Sequence of chain A:
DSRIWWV

This data describes a binding interaction between two proteins.

Residue-level contacts at the interface:
Residue I10 in chain B interacts with residue W6 in chain A (closest heavy-atom distance 3.6 Å).
Residue S74 in chain B is in contact with residue V7 in chain A (closest heavy-atom distance 3.8 Å).
Residue M12 in chain B interacts with residue W6 in chain A (closest heavy-atom distance 4.8 Å).
Residue R11 in chain B interacts with residue V7 in chain A (closest heavy-atom distance 4.7 Å).
Residue T16 in chain B contacts residue D1 in chain A (closest heavy-atom distance 3.3 Å).
Residue M13 in chain B contacts residue R3 in chain A (closest heavy-atom distance 3.1 Å).
Residue M13 in chain B contacts residue W5 in chain A (closest heavy-atom distance 4.7 Å).
Residue I40 in chain B interacts with residue I4 in chain A (closest heavy-atom distance 3.1 Å).
Residue S18 in chain B is in contact with residue D1 in chain A (closest heavy-atom distance 4.3 Å).
Residue M13 in chain B is in contact with residue D1 in chain A (closest heavy-atom distance 4.2 Å).
Residue S14 in chain B is in contact with residue R3 in chain A (closest heavy-atom distance 3.9 Å).
Residue A70 in chain B is in contact with residue W5 in chain A (closest heavy-atom distance 3.7 Å).
Residue M13 in chain B interacts with residue I4 in chain A (closest heavy-atom distance 4.3 Å).
Residue S14 in chain B contacts residue D1 in chain A (closest heavy-atom distance 4.8 Å).
Residue I10 in chain B contacts residue W5 in chain A (closest heavy-atom distance 3.5 Å).
Residue Y7 in chain B is in contact with residue V7 in chain A (closest heavy-atom distance 3.4 Å).
Residue S14 in chain B interacts with residue S2 in chain A (closest heavy-atom distance 4.3 Å).
Residue E41 in chain B is in contact with residue W6 in chain A (closest heavy-atom distance 4.7 Å).
Residue N71 in chain B is in contact with residue W5 in chain A (closest heavy-atom distance 3.4 Å).
Residue K19 in chain B interacts with residue D1 in chain A (closest heavy-atom distance 4.1 Å).
Residue S74 in chain B is in contact with residue W5 in chain A (closest heavy-atom distance 3.5 Å).
Residue A70 in chain B contacts residue R3 in chain A (closest heavy-atom distance 4.8 Å).
Residue I10 in chain B interacts with residue V7 in chain A (closest heavy-atom distance 2.6 Å).
Residue I43 in chain B is in contact with residue W6 in chain A (closest heavy-atom distance 3.8 Å).
Residue I77 in chain B contacts residue V7 in chain A (closest heavy-atom distance 3.5 Å).
Residue I40 in chain B interacts with residue W5 in chain A (closest heavy-atom distance 4.9 Å).
Residue R11 in chain B is in contact with residue W6 in chain A (closest heavy-atom distance 3.4 Å).
Residue R11 in chain B is in contact with residue W5 in chain A (closest heavy-atom distance 3.8 Å).
Residue M12 in chain B contacts residue R3 in chain A (closest heavy-atom distance 3.8 Å).
Residue Y7 in chain B interacts with residue W6 in chain A (closest heavy-atom distance 3.9 Å).
Residue M12 in chain B is in contact with residue V7 in chain A (closest heavy-atom distance 3.2 Å).
Residue R11 in chain B contacts residue I4 in chain A (closest heavy-atom distance 3.7 Å).
Residue M13 in chain B contacts residue S2 in chain A (closest heavy-atom distance 3.0 Å).
Residue G9 in chain B is in contact with residue V7 in chain A (closest heavy-atom distance 3.4 Å).
Residue M12 in chain B is in contact with residue I4 in chain A (closest heavy-atom distance 3.6 Å).
Residue I8 in chain B interacts with residue V7 in chain A (closest heavy-atom distance 2.8 Å).
Residue G9 in chain B contacts residue W6 in chain A (closest heavy-atom distance 4.7 Å).
Residue K6 in chain B contacts residue V7 in chain A (closest heavy-atom distance 3.9 Å).
Residue M12 in chain B interacts with residue W5 in chain A (closest heavy-atom distance 2.6 Å).

Sequence of chain B:
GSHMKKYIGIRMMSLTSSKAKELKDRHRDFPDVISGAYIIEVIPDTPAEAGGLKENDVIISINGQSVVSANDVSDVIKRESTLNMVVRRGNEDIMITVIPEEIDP